Sequence of the second protein:
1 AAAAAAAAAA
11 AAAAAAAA

Sequence of the first protein:
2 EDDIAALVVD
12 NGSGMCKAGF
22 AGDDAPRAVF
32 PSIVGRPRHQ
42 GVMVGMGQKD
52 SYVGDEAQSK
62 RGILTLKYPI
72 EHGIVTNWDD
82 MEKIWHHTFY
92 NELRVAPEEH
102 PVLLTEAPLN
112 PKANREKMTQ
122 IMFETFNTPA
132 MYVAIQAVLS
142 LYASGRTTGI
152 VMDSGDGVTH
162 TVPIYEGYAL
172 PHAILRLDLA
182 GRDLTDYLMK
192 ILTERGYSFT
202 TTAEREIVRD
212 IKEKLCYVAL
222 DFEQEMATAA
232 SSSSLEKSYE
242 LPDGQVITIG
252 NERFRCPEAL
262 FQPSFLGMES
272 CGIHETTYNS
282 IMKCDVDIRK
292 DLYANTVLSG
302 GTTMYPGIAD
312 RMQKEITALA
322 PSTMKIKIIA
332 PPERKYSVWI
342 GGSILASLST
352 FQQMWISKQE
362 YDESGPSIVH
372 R

The following describes two proteins that form a bound complex.

Contacts between the two chains:
Residue L349 in the first protein contacts residue A15 in the second protein (closest heavy-atom distance 5.0 Å).
Residue L349 in the first protein is in contact with residue A18 in the second protein (closest heavy-atom distance 4.3 Å).
Residue D4 in the first protein contacts residue A11 in the second protein (closest heavy-atom distance 4.9 Å).
Residue I345 in the first protein contacts residue A10 in the second protein (closest heavy-atom distance 3.5 Å).
Residue S348 in the first protein is in contact with residue A10 in the second protein (closest heavy-atom distance 4.3 Å).
Residue Y143 in the first protein contacts residue A17 in the second protein (closest heavy-atom distance 3.6 Å).
Residue R147 in the first protein interacts with residue A18 in the second protein (closest heavy-atom distance 4.7 Å).
Residue D4 in the first protein contacts residue A7 in the second protein (closest heavy-atom distance 3.8 Å).
Residue S348 in the first protein interacts with residue A11 in the second protein (closest heavy-atom distance 4.2 Å).
Residue S350 in the first protein is in contact with residue A15 in the second protein (closest heavy-atom distance 4.3 Å).
Residue I345 in the first protein interacts with residue A13 in the second protein (closest heavy-atom distance 5.0 Å).
Residue L349 in the first protein is in contact with residue A14 in the second protein (closest heavy-atom distance 3.5 Å).
Residue R147 in the first protein is in contact with residue A17 in the second protein (closest heavy-atom distance 2.7 Å).
Residue Y143 in the first protein interacts with residue A14 in the second protein (closest heavy-atom distance 3.6 Å).
Residue S348 in the first protein contacts residue A14 in the second protein (closest heavy-atom distance 3.6 Å).
Residue R147 in the first protein is in contact with residue A16 in the second protein (closest heavy-atom distance 5.0 Å).
Residue I345 in the first protein is in contact with residue A14 in the second protein (closest heavy-atom distance 3.9 Å).
Residue S350 in the first protein interacts with residue A14 in the second protein (closest heavy-atom distance 5.0 Å).
Residue I5 in the first protein contacts residue A7 in the second protein (closest heavy-atom distance 4.8 Å).